This data describes a binding interaction between two proteins.

Sequence of protein 2:
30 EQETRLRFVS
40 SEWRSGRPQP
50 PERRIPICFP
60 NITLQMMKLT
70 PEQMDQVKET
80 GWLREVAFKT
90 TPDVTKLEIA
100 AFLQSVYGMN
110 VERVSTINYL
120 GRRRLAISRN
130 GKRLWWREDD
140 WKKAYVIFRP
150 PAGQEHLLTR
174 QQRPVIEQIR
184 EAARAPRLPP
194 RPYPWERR

Sequence of protein 1:
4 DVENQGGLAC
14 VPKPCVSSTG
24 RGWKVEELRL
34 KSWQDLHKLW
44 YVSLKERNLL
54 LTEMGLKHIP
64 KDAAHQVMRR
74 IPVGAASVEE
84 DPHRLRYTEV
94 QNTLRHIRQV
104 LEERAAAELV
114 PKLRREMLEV

Contacts between the two chains:
Residue V76 in protein 2 is in contact with residue V5 in protein 1 (closest heavy-atom distance 4.2 Å).
Residue V76 in protein 2 is in contact with residue E6 in protein 1 (closest heavy-atom distance 3.4 Å).
Residue F87 in protein 2 contacts residue Q8 in protein 1 (closest heavy-atom distance 3.5 Å).
Residue L102 in protein 2 contacts residue Q8 in protein 1 (closest heavy-atom distance 4.0 Å).
Residue G80 in protein 2 interacts with residue V5 in protein 1 (closest heavy-atom distance 3.9 Å).
Residue F58 in protein 2 interacts with residue W36 in protein 1 (closest heavy-atom distance 3.7 Å).
Residue E137 in protein 2 is in contact with residue M71 in protein 1 (closest heavy-atom distance 3.7 Å).
Residue Q64 in protein 2 contacts residue T55 in protein 1 (closest heavy-atom distance 3.3 Å).
Residue W135 in protein 2 contacts residue V70 in protein 1 (closest heavy-atom distance 3.9 Å).
Residue M66 in protein 2 contacts residue L59 in protein 1 (closest heavy-atom distance 3.6 Å).
Residue L63 in protein 2 contacts residue N51 in protein 1 (closest heavy-atom distance 3.3 Å).
Residue R123 in protein 2 is in contact with residue M71 in protein 1 (closest heavy-atom distance 3.5 Å).
Residue P59 in protein 2 contacts residue Y44 in protein 1 (closest heavy-atom distance 3.5 Å).
Residue F101 in protein 2 is in contact with residue N51 in protein 1 (closest heavy-atom distance 4.2 Å).
Residue A125 in protein 2 is in contact with residue R73 in protein 1 (closest heavy-atom distance 3.6 Å).
Residue Y106 in protein 2 contacts residue K48 in protein 1 (closest heavy-atom distance 3.8 Å).
Residue T62 in protein 2 interacts with residue L54 in protein 1 (closest heavy-atom distance 3.6 Å).
Residue T62 in protein 2 contacts residue R50 in protein 1 (closest heavy-atom distance 3.2 Å).
Residue K67 in protein 2 contacts residue L59 in protein 1 (closest heavy-atom distance 3.7 Å).
Residue T79 in protein 2 is in contact with residue E6 in protein 1 (closest heavy-atom distance 3.9 Å).
Residue I54 in protein 2 interacts with residue E122 in protein 1 (closest heavy-atom distance 3.1 Å).
Residue A125 in protein 2 is in contact with residue V70 in protein 1 (closest heavy-atom distance 4.2 Å).
Residue Q64 in protein 2 interacts with residue L54 in protein 1 (closest heavy-atom distance 2.9 Å).
Residue M108 in protein 2 interacts with residue V5 in protein 1 (closest heavy-atom distance 3.7 Å).
Residue P59 in protein 2 is in contact with residue L47 in protein 1 (closest heavy-atom distance 3.7 Å).
Residue F58 in protein 2 contacts residue L39 in protein 1 (closest heavy-atom distance 4.2 Å).
Residue F58 in protein 2 is in contact with residue H40 in protein 1 (closest heavy-atom distance 3.6 Å).
Residue L63 in protein 2 is in contact with residue T55 in protein 1 (closest heavy-atom distance 4.3 Å).
Residue W135 in protein 2 interacts with residue M71 in protein 1 (closest heavy-atom distance 3.8 Å).
Residue Y106 in protein 2 is in contact with residue N7 in protein 1 (closest heavy-atom distance 3.8 Å).
Residue I54 in protein 2 contacts residue L121 in protein 1 (closest heavy-atom distance 3.9 Å).
Residue K77 in protein 2 interacts with residue E6 in protein 1 (closest heavy-atom distance 3.7 Å).
Residue R136 in protein 2 interacts with residue M71 in protein 1 (closest heavy-atom distance 4.0 Å).
Residue I56 in protein 2 is in contact with residue Y44 in protein 1 (closest heavy-atom distance 3.2 Å).
Residue I61 in protein 2 is in contact with residue N51 in protein 1 (closest heavy-atom distance 4.3 Å).
Residue Y106 in protein 2 interacts with residue N51 in protein 1 (closest heavy-atom distance 3.3 Å).
Residue F58 in protein 2 is in contact with residue L104 in protein 1 (closest heavy-atom distance 3.6 Å).
Residue F58 in protein 2 interacts with residue W43 in protein 1 (closest heavy-atom distance 3.3 Å).
Residue G80 in protein 2 contacts residue E6 in protein 1 (closest heavy-atom distance 3.3 Å).
Residue R123 in protein 2 contacts residue R72 in protein 1 (closest heavy-atom distance 3.4 Å).
Residue E78 in protein 2 is in contact with residue E6 in protein 1 (closest heavy-atom distance 4.3 Å).
Residue E137 in protein 2 is in contact with residue R72 in protein 1 (closest heavy-atom distance 2.7 Å).
Residue C57 in protein 2 contacts residue E122 in protein 1 (closest heavy-atom distance 3.7 Å).
Residue N60 in protein 2 contacts residue R50 in protein 1 (closest heavy-atom distance 3.4 Å).
Residue C57 in protein 2 contacts residue H40 in protein 1 (closest heavy-atom distance 3.5 Å).
Residue T62 in protein 2 interacts with residue N51 in protein 1 (closest heavy-atom distance 4.0 Å).
Residue V105 in protein 2 is in contact with residue K48 in protein 1 (closest heavy-atom distance 3.8 Å).
Residue M65 in protein 2 is in contact with residue T55 in protein 1 (closest heavy-atom distance 3.3 Å).
Residue Y106 in protein 2 interacts with residue D4 in protein 1 (closest heavy-atom distance 3.0 Å).
Residue M65 in protein 2 interacts with residue V5 in protein 1 (closest heavy-atom distance 2.9 Å).
Residue I61 in protein 2 contacts residue R50 in protein 1 (closest heavy-atom distance 3.1 Å).
Residue L124 in protein 2 is in contact with residue R73 in protein 1 (closest heavy-atom distance 2.9 Å).
Residue P59 in protein 2 interacts with residue W43 in protein 1 (closest heavy-atom distance 2.9 Å).
Residue G80 in protein 2 is in contact with residue D4 in protein 1 (closest heavy-atom distance 3.5 Å).
Residue F58 in protein 2 contacts residue E122 in protein 1 (closest heavy-atom distance 3.1 Å).
Residue F101 in protein 2 interacts with residue L47 in protein 1 (closest heavy-atom distance 3.5 Å).
Residue Y106 in protein 2 contacts residue Q8 in protein 1 (closest heavy-atom distance 4.2 Å).
Residue M73 in protein 2 interacts with residue G9 in protein 1 (closest heavy-atom distance 3.6 Å).
Residue V105 in protein 2 is in contact with residue Y44 in protein 1 (closest heavy-atom distance 4.2 Å).
Residue M65 in protein 2 contacts residue G9 in protein 1 (closest heavy-atom distance 3.9 Å).